The following describes two proteins that form a bound complex.

Interface contacts:
Residue R112 in chain A interacts with residue W112 in chain B (closest heavy-atom distance 3.8 Å).
Residue I133 in chain A interacts with residue Y172 in chain B (closest heavy-atom distance 4.7 Å).
Residue K157 in chain A interacts with residue D108 in chain B (closest heavy-atom distance 3.9 Å).
Residue R112 in chain A is in contact with residue P166 in chain B (closest heavy-atom distance 3.2 Å).
Residue A113 in chain A contacts residue W112 in chain B (closest heavy-atom distance 4.5 Å).
Residue D110 in chain A interacts with residue K167 in chain B (closest heavy-atom distance 2.9 Å).
Residue R131 in chain A contacts residue D108 in chain B (closest heavy-atom distance 4.0 Å).
Residue R131 in chain A is in contact with residue V168 in chain B (closest heavy-atom distance 4.6 Å).
Residue I133 in chain A interacts with residue Y169 in chain B (closest heavy-atom distance 4.7 Å).
Residue F111 in chain A is in contact with residue K167 in chain B (closest heavy-atom distance 4.9 Å).
Residue A113 in chain A contacts residue V168 in chain B (closest heavy-atom distance 3.5 Å).
Residue H156 in chain A interacts with residue H109 in chain B (closest heavy-atom distance 3.4 Å).
Residue F132 in chain A interacts with residue Y169 in chain B (closest heavy-atom distance 4.2 Å).
Residue F132 in chain A is in contact with residue V168 in chain B (closest heavy-atom distance 3.9 Å).
Residue R206 in chain A interacts with residue Y169 in chain B (closest heavy-atom distance 4.0 Å).
Residue A159 in chain A interacts with residue H109 in chain B (closest heavy-atom distance 3.7 Å).
Residue F158 in chain A interacts with residue H109 in chain B (closest heavy-atom distance 4.7 Å).
Residue K157 in chain A interacts with residue H109 in chain B (closest heavy-atom distance 4.3 Å).
Residue R131 in chain A interacts with residue M110 in chain B (closest heavy-atom distance 3.9 Å).
Residue P134 in chain A is in contact with residue Y169 in chain B (closest heavy-atom distance 3.0 Å).
Residue P134 in chain A interacts with residue Y172 in chain B (closest heavy-atom distance 4.3 Å).
Residue A113 in chain A contacts residue M110 in chain B (closest heavy-atom distance 3.7 Å).
Residue H156 in chain A is in contact with residue D108 in chain B (closest heavy-atom distance 4.8 Å).
Residue I133 in chain A is in contact with residue V168 in chain B (closest heavy-atom distance 4.6 Å).
Residue R112 in chain A interacts with residue K167 in chain B (closest heavy-atom distance 4.7 Å).
Residue P134 in chain A is in contact with residue L173 in chain B (closest heavy-atom distance 4.6 Å).

Sequence of chain B:
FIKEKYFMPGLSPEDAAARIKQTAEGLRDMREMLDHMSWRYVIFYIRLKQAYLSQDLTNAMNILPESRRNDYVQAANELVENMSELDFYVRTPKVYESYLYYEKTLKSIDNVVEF

Sequence of chain A:
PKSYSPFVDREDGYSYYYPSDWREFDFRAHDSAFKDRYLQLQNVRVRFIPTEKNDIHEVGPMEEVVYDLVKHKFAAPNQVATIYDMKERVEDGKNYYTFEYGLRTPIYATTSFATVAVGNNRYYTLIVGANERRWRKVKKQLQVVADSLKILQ